Interface contacts:
Residue Q155 in protein 1 contacts residue E23 in protein 2 (closest heavy-atom distance 2.9 Å).
Residue Q70 in protein 1 is in contact with residue R118 in protein 2 (closest heavy-atom distance 3.3 Å).
Residue E103 in protein 1 contacts residue Y78 in protein 2 (closest heavy-atom distance 2.7 Å).
Residue R30 in protein 1 is in contact with residue T148 in protein 2 (closest heavy-atom distance 3.2 Å).
Residue E23 in protein 1 is in contact with residue Q155 in protein 2 (closest heavy-atom distance 2.8 Å).
Residue Q146 in protein 1 is in contact with residue R30 in protein 2 (closest heavy-atom distance 3.2 Å).
Residue Y56 in protein 1 is in contact with residue Y122 in protein 2 (closest heavy-atom distance 3.4 Å).
Residue N45 in protein 1 contacts residue T133 in protein 2 (closest heavy-atom distance 3.1 Å).
Residue Q74 in protein 1 contacts residue N111 in protein 2 (closest heavy-atom distance 3.0 Å).
Residue R61 in protein 1 interacts with residue E230 in protein 2 (closest heavy-atom distance 3.2 Å).
Residue P249 in protein 1 contacts residue R28 in protein 2 (closest heavy-atom distance 3.0 Å).
Residue N89 in protein 1 contacts residue N89 in protein 2 (closest heavy-atom distance 3.0 Å).
Residue R81 in protein 1 interacts with residue E103 in protein 2 (closest heavy-atom distance 3.3 Å).
Residue G248 in protein 1 interacts with residue R28 in protein 2 (closest heavy-atom distance 2.9 Å).
Residue S140 in protein 1 contacts residue K41 in protein 2 (closest heavy-atom distance 3.2 Å).
Residue F126 in protein 1 contacts residue Y56 in protein 2 (closest heavy-atom distance 3.4 Å).
Residue R222 in protein 1 contacts residue N65 in protein 2 (closest heavy-atom distance 3.0 Å).
Residue E201 in protein 1 interacts with residue E201 in protein 2 (closest heavy-atom distance 3.3 Å).
Residue E23 in protein 1 contacts residue H154 in protein 2 (closest heavy-atom distance 3.4 Å).
Residue V218 in protein 1 contacts residue L71 in protein 2 (closest heavy-atom distance 3.3 Å).
Residue E136 in protein 1 interacts with residue E48 in protein 2 (closest heavy-atom distance 3.2 Å).
Residue K151 in protein 1 interacts with residue E26 in protein 2 (closest heavy-atom distance 2.9 Å).
Residue H154 in protein 1 is in contact with residue E23 in protein 2 (closest heavy-atom distance 2.8 Å).
Residue P249 in protein 1 interacts with residue N36 in protein 2 (closest heavy-atom distance 3.3 Å).
Residue R28 in protein 1 is in contact with residue H250 in protein 2 (closest heavy-atom distance 3.0 Å).
Residue L46 in protein 1 contacts residue E241 in protein 2 (closest heavy-atom distance 3.3 Å).
Residue R81 in protein 1 interacts with residue H100 in protein 2 (closest heavy-atom distance 3.2 Å).
Residue T133 in protein 1 interacts with residue R52 in protein 2 (closest heavy-atom distance 3.1 Å).
Residue Q204 in protein 1 contacts residue N199 in protein 2 (closest heavy-atom distance 3.2 Å).
Residue Q67 in protein 1 contacts residue R118 in protein 2 (closest heavy-atom distance 3.3 Å).
Residue L24 in protein 1 interacts with residue Q155 in protein 2 (closest heavy-atom distance 3.4 Å).
Residue V192 in protein 1 is in contact with residue M82 in protein 2 (closest heavy-atom distance 3.4 Å).
Residue N111 in protein 1 is in contact with residue Q74 in protein 2 (closest heavy-atom distance 3.1 Å).
Residue A68 in protein 1 contacts residue V218 in protein 2 (closest heavy-atom distance 3.3 Å).
Residue E114 in protein 1 interacts with residue Q70 in protein 2 (closest heavy-atom distance 2.8 Å).
Residue Y78 in protein 1 is in contact with residue K107 in protein 2 (closest heavy-atom distance 3.1 Å).
Residue R52 in protein 1 interacts with residue E136 in protein 2 (closest heavy-atom distance 3.1 Å).
Residue K107 in protein 1 interacts with residue Y78 in protein 2 (closest heavy-atom distance 3.4 Å).
Residue Y144 in protein 1 contacts residue R30 in protein 2 (closest heavy-atom distance 3.4 Å).
Residue D215 in protein 1 interacts with residue R72 in protein 2 (closest heavy-atom distance 3.3 Å).
Residue R28 in protein 1 contacts residue K246 in protein 2 (closest heavy-atom distance 2.9 Å).
Residue E219 in protein 1 is in contact with residue R72 in protein 2 (closest heavy-atom distance 3.3 Å).
Residue E201 in protein 1 contacts residue N199 in protein 2 (closest heavy-atom distance 3.0 Å).
Residue R30 in protein 1 contacts residue D147 in protein 2 (closest heavy-atom distance 2.5 Å).
Residue E136 in protein 1 interacts with residue R52 in protein 2 (closest heavy-atom distance 2.9 Å).
Residue K246 in protein 1 is in contact with residue R28 in protein 2 (closest heavy-atom distance 3.0 Å).
Residue A57 in protein 1 contacts residue N233 in protein 2 (closest heavy-atom distance 3.4 Å).
Residue R30 in protein 1 interacts with residue Y144 in protein 2 (closest heavy-atom distance 3.1 Å).
Residue Y78 in protein 1 contacts residue E103 in protein 2 (closest heavy-atom distance 3.0 Å).
Residue E48 in protein 1 contacts residue E136 in protein 2 (closest heavy-atom distance 3.0 Å).
Residue R52 in protein 1 contacts residue T133 in protein 2 (closest heavy-atom distance 3.2 Å).
Residue R52 in protein 1 is in contact with residue Q132 in protein 2 (closest heavy-atom distance 3.4 Å).
Residue E26 in protein 1 interacts with residue K151 in protein 2 (closest heavy-atom distance 3.4 Å).
Residue T148 in protein 1 is in contact with residue R30 in protein 2 (closest heavy-atom distance 3.3 Å).
Residue E230 in protein 1 interacts with residue R61 in protein 2 (closest heavy-atom distance 3.2 Å).
Residue V218 in protein 1 is in contact with residue A68 in protein 2 (closest heavy-atom distance 3.2 Å).
Residue T133 in protein 1 contacts residue N45 in protein 2 (closest heavy-atom distance 3.2 Å).
Residue R72 in protein 1 interacts with residue D215 in protein 2 (closest heavy-atom distance 3.2 Å).
Residue H34 in protein 1 is in contact with residue Y144 in protein 2 (closest heavy-atom distance 3.4 Å).
Residue R28 in protein 1 is in contact with residue G248 in protein 2 (closest heavy-atom distance 3.0 Å).

Sequence of protein 2:
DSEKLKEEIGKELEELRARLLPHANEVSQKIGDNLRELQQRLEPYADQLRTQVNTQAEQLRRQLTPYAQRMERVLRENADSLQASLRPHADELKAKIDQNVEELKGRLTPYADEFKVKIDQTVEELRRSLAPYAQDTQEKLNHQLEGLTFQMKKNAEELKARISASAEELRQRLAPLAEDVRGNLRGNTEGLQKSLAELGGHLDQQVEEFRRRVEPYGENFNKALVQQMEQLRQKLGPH

Sequence of protein 1:
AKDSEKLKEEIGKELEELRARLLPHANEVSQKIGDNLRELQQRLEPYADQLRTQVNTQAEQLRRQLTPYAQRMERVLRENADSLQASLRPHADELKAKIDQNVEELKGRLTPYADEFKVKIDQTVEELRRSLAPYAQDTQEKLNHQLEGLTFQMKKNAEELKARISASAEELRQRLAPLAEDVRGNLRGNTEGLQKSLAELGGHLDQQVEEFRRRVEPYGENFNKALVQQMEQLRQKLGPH

These two protein chains interact to form a complex.